Sequence of protein 1:
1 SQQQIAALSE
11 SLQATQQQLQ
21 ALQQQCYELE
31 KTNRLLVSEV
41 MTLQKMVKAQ

Contacts between the two chains:
Residue L22 in protein 2 contacts residue Q23 in protein 1 (closest heavy-atom distance 3.9 Å).
Residue Q50 in protein 2 interacts with residue V47 in protein 1 (closest heavy-atom distance 4.5 Å).
Residue L22 in protein 2 contacts residue C26 in protein 1 (closest heavy-atom distance 3.6 Å).
Residue S11 in protein 2 is in contact with residue Q16 in protein 1 (closest heavy-atom distance 2.8 Å).
Residue L43 in protein 2 interacts with residue L43 in protein 1 (closest heavy-atom distance 4.5 Å).
Residue T32 in protein 2 is in contact with residue V37 in protein 1 (closest heavy-atom distance 3.7 Å).
Residue E39 in protein 2 contacts residue Q44 in protein 1 (closest heavy-atom distance 2.3 Å).
Residue L8 in protein 2 interacts with residue I5 in protein 1 (closest heavy-atom distance 3.9 Å).
Residue Q25 in protein 2 interacts with residue Y27 in protein 1 (closest heavy-atom distance 3.9 Å).
Residue M46 in protein 2 is in contact with residue V47 in protein 1 (closest heavy-atom distance 4.0 Å).
Residue L36 in protein 2 interacts with residue V40 in protein 1 (closest heavy-atom distance 4.1 Å).
Residue L29 in protein 2 is in contact with residue C26 in protein 1 (closest heavy-atom distance 4.5 Å).
Residue V40 in protein 2 interacts with residue V40 in protein 1 (closest heavy-atom distance 3.5 Å).
Residue S1 in protein 2 interacts with residue Q2 in protein 1 (closest heavy-atom distance 4.9 Å).
Residue L43 in protein 2 interacts with residue V47 in protein 1 (closest heavy-atom distance 3.7 Å).
Residue L8 in protein 2 is in contact with residue L8 in protein 1 (closest heavy-atom distance 4.5 Å).
Residue T15 in protein 2 contacts residue T15 in protein 1 (closest heavy-atom distance 4.3 Å).
Residue L8 in protein 2 is in contact with residue L12 in protein 1 (closest heavy-atom distance 3.6 Å).
Residue L43 in protein 2 contacts residue V40 in protein 1 (closest heavy-atom distance 4.7 Å).
Residue L12 in protein 2 interacts with residue L12 in protein 1 (closest heavy-atom distance 3.9 Å).
Residue L19 in protein 2 contacts residue L19 in protein 1 (closest heavy-atom distance 3.8 Å).
Residue L29 in protein 2 contacts residue E30 in protein 1 (closest heavy-atom distance 3.7 Å).
Residue Q4 in protein 2 interacts with residue Q2 in protein 1 (closest heavy-atom distance 3.0 Å).
Residue V47 in protein 2 contacts residue V47 in protein 1 (closest heavy-atom distance 3.6 Å).
Residue L12 in protein 2 interacts with residue Q16 in protein 1 (closest heavy-atom distance 4.7 Å).
Residue Q50 in protein 2 interacts with residue Q50 in protein 1 (closest heavy-atom distance 2.7 Å).
Residue L22 in protein 2 is in contact with residue L22 in protein 1 (closest heavy-atom distance 3.9 Å).
Residue N33 in protein 2 is in contact with residue N33 in protein 1 (closest heavy-atom distance 3.3 Å).
Residue M46 in protein 2 contacts residue K48 in protein 1 (closest heavy-atom distance 4.5 Å).
Residue I5 in protein 2 is in contact with residue I5 in protein 1 (closest heavy-atom distance 4.0 Å).
Residue S11 in protein 2 contacts residue L12 in protein 1 (closest heavy-atom distance 3.8 Å).
Residue Q18 in protein 2 interacts with residue Q20 in protein 1 (closest heavy-atom distance 2.7 Å).
Residue L43 in protein 2 is in contact with residue Q44 in protein 1 (closest heavy-atom distance 3.9 Å).
Residue T15 in protein 2 interacts with residue L12 in protein 1 (closest heavy-atom distance 4.3 Å).
Residue S1 in protein 2 contacts residue I5 in protein 1 (closest heavy-atom distance 3.8 Å).
Residue Q18 in protein 2 is in contact with residue L19 in protein 1 (closest heavy-atom distance 3.4 Å).
Residue L29 in protein 2 interacts with residue L29 in protein 1 (closest heavy-atom distance 4.1 Å).
Residue Q25 in protein 2 interacts with residue Q23 in protein 1 (closest heavy-atom distance 3.7 Å).
Residue L36 in protein 2 interacts with residue L36 in protein 1 (closest heavy-atom distance 4.1 Å).
Residue T32 in protein 2 interacts with residue N33 in protein 1 (closest heavy-atom distance 3.4 Å).
Residue Q18 in protein 2 interacts with residue Q23 in protein 1 (closest heavy-atom distance 2.7 Å).
Residue Q25 in protein 2 is in contact with residue E30 in protein 1 (closest heavy-atom distance 4.0 Å).
Residue L8 in protein 2 is in contact with residue S9 in protein 1 (closest heavy-atom distance 3.6 Å).
Residue Q4 in protein 2 interacts with residue I5 in protein 1 (closest heavy-atom distance 3.6 Å).
Residue C26 in protein 2 contacts residue C26 in protein 1 (closest heavy-atom distance 3.6 Å).
Residue L36 in protein 2 is in contact with residue V37 in protein 1 (closest heavy-atom distance 3.9 Å).
Residue L36 in protein 2 is in contact with residue N33 in protein 1 (closest heavy-atom distance 4.2 Å).
Residue T15 in protein 2 interacts with residue Q16 in protein 1 (closest heavy-atom distance 2.8 Å).
Residue L29 in protein 2 contacts residue N33 in protein 1 (closest heavy-atom distance 3.8 Å).
Residue E39 in protein 2 is in contact with residue V40 in protein 1 (closest heavy-atom distance 3.6 Å).
Residue Q25 in protein 2 is in contact with residue C26 in protein 1 (closest heavy-atom distance 3.6 Å).
Residue T15 in protein 2 contacts residue L19 in protein 1 (closest heavy-atom distance 3.3 Å).
Residue L22 in protein 2 is in contact with residue L19 in protein 1 (closest heavy-atom distance 3.7 Å).

The following describes two proteins that form a bound complex.

Sequence of protein 2:
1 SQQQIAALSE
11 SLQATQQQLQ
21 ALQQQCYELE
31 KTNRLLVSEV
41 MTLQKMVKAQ